This data describes a binding interaction between two proteins.

Sequence of the second protein:
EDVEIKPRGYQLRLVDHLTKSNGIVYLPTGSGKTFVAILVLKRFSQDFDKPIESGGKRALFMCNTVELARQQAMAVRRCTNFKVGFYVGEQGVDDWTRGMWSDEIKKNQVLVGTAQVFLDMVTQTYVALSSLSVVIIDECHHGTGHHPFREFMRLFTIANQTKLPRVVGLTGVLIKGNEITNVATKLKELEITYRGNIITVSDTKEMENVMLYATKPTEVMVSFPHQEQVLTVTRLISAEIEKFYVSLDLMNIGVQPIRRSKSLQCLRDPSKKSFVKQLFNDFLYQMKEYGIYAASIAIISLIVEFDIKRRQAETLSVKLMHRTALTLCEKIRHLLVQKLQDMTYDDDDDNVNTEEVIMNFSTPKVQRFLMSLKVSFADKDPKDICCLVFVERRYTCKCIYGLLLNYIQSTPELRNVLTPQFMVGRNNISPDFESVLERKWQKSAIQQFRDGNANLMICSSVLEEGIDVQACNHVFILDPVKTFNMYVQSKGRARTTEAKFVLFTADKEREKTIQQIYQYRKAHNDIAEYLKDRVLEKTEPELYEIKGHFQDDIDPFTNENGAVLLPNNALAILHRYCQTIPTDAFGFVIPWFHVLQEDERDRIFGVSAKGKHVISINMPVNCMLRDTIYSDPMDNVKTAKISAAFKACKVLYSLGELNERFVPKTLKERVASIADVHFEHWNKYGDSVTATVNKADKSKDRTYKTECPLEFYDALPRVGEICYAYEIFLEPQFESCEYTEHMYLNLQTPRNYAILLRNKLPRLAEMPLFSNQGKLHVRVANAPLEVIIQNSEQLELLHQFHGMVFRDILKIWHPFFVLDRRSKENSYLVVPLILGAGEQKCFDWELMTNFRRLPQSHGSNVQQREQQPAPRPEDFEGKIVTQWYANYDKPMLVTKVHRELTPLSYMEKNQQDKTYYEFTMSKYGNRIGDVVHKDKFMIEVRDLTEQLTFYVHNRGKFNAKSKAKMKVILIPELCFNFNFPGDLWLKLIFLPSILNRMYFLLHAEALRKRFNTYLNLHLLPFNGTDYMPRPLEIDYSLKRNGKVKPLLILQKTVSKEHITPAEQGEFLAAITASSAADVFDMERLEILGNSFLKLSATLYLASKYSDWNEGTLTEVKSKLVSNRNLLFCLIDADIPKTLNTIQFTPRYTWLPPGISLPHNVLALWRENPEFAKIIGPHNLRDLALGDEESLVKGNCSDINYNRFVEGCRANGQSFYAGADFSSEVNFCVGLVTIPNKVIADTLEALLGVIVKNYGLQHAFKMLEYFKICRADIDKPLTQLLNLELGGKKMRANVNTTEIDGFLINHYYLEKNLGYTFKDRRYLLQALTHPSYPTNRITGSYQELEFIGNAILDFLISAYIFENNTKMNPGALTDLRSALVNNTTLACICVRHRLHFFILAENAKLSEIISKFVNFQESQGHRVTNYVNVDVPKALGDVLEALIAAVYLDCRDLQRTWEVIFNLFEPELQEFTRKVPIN

Sequence of the first protein:
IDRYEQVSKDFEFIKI

Interface contacts:
Residue F362 in the second protein interacts with residue R346 in the first protein (closest heavy-atom distance 2.9 Å).
Residue P365 in the second protein is in contact with residue E348 in the first protein (closest heavy-atom distance 4.0 Å).
Residue S363 in the second protein is in contact with residue Y347 in the first protein (closest heavy-atom distance 3.3 Å).
Residue Q368 in the second protein contacts residue E348 in the first protein (closest heavy-atom distance 3.8 Å).
Residue L232 in the second protein interacts with residue I344 in the first protein (closest heavy-atom distance 4.4 Å).
Residue V376 in the second protein contacts residue F354 in the first protein (closest heavy-atom distance 4.3 Å).
Residue R511 in the second protein is in contact with residue I357 in the first protein (closest heavy-atom distance 3.4 Å).
Residue M372 in the second protein interacts with residue S351 in the first protein (closest heavy-atom distance 3.1 Å).
Residue T219 in the second protein contacts residue K358 in the first protein (closest heavy-atom distance 3.0 Å).
Residue V223 in the second protein contacts residue F356 in the first protein (closest heavy-atom distance 3.6 Å).
Residue M222 in the second protein is in contact with residue I357 in the first protein (closest heavy-atom distance 2.7 Å).
Residue I518 in the second protein contacts residue I359 in the first protein (closest heavy-atom distance 3.8 Å).
Residue P226 in the second protein interacts with residue V350 in the first protein (closest heavy-atom distance 3.7 Å).
Residue Q368 in the second protein interacts with residue Y347 in the first protein (closest heavy-atom distance 4.0 Å).
Residue M222 in the second protein is in contact with residue I359 in the first protein (closest heavy-atom distance 3.6 Å).
Residue L232 in the second protein interacts with residue Y347 in the first protein (closest heavy-atom distance 3.5 Å).
Residue N361 in the second protein is in contact with residue Q349 in the first protein (closest heavy-atom distance 3.2 Å).
Residue F362 in the second protein contacts residue Y347 in the first protein (closest heavy-atom distance 3.8 Å).
Residue I293 in the second protein interacts with residue Y347 in the first protein (closest heavy-atom distance 3.5 Å).
Residue M222 in the second protein interacts with residue F356 in the first protein (closest heavy-atom distance 4.0 Å).
Residue M372 in the second protein is in contact with residue F354 in the first protein (closest heavy-atom distance 4.0 Å).
Residue V221 in the second protein is in contact with residue I359 in the first protein (closest heavy-atom distance 3.9 Å).
Residue S377 in the second protein contacts residue F356 in the first protein (closest heavy-atom distance 4.3 Å).
Residue Y519 in the second protein contacts residue I359 in the first protein (closest heavy-atom distance 3.9 Å).
Residue M222 in the second protein is in contact with residue E355 in the first protein (closest heavy-atom distance 3.9 Å).
Residue Q368 in the second protein is in contact with residue Q349 in the first protein (closest heavy-atom distance 3.6 Å).
Residue K340 in the second protein is in contact with residue R346 in the first protein (closest heavy-atom distance 3.9 Å).
Residue G292 in the second protein interacts with residue Y347 in the first protein (closest heavy-atom distance 3.5 Å).
Residue V221 in the second protein contacts residue F356 in the first protein (closest heavy-atom distance 3.6 Å).
Residue I515 in the second protein is in contact with residue I359 in the first protein (closest heavy-atom distance 4.4 Å).
Residue Q368 in the second protein interacts with residue V350 in the first protein (closest heavy-atom distance 3.5 Å).
Residue V223 in the second protein contacts residue F354 in the first protein (closest heavy-atom distance 3.5 Å).
Residue Q228 in the second protein interacts with residue E348 in the first protein (closest heavy-atom distance 3.7 Å).
Residue V503 in the second protein is in contact with residue F356 in the first protein (closest heavy-atom distance 4.0 Å).
Residue P365 in the second protein contacts residue V350 in the first protein (closest heavy-atom distance 3.7 Å).
Residue S373 in the second protein is in contact with residue F354 in the first protein (closest heavy-atom distance 3.6 Å).
Residue L504 in the second protein interacts with residue I359 in the first protein (closest heavy-atom distance 4.2 Å).
Residue N361 in the second protein is in contact with residue R346 in the first protein (closest heavy-atom distance 2.5 Å).
Residue V231 in the second protein is in contact with residue I344 in the first protein (closest heavy-atom distance 3.5 Å).
Residue M360 in the second protein is in contact with residue Q349 in the first protein (closest heavy-atom distance 3.0 Å).
Residue M372 in the second protein contacts residue K352 in the first protein (closest heavy-atom distance 3.5 Å).
Residue M288 in the second protein is in contact with residue Y347 in the first protein (closest heavy-atom distance 4.4 Å).
Residue E220 in the second protein interacts with residue K358 in the first protein (closest heavy-atom distance 4.0 Å).
Residue R369 in the second protein interacts with residue F354 in the first protein (closest heavy-atom distance 3.5 Å).
Residue N361 in the second protein interacts with residue Y347 in the first protein (closest heavy-atom distance 3.7 Å).
Residue R522 in the second protein interacts with residue I359 in the first protein (closest heavy-atom distance 2.8 Å).
Residue T364 in the second protein interacts with residue Y347 in the first protein (closest heavy-atom distance 3.5 Å).
Residue M372 in the second protein is in contact with residue V350 in the first protein (closest heavy-atom distance 3.8 Å).
Residue L232 in the second protein interacts with residue D345 in the first protein (closest heavy-atom distance 4.4 Å).
Residue L232 in the second protein interacts with residue R346 in the first protein (closest heavy-atom distance 3.6 Å).
Residue V221 in the second protein interacts with residue K358 in the first protein (closest heavy-atom distance 4.2 Å).
Residue R369 in the second protein interacts with residue S351 in the first protein (closest heavy-atom distance 2.8 Å).
Residue Q228 in the second protein is in contact with residue Y347 in the first protein (closest heavy-atom distance 3.8 Å).
Residue R369 in the second protein interacts with residue V350 in the first protein (closest heavy-atom distance 3.7 Å).
Residue Q230 in the second protein is in contact with residue I344 in the first protein (closest heavy-atom distance 3.8 Å).
Residue P226 in the second protein is in contact with residue E348 in the first protein (closest heavy-atom distance 4.3 Å).
Residue K340 in the second protein is in contact with residue D345 in the first protein (closest heavy-atom distance 2.5 Å).
Residue S373 in the second protein interacts with residue F356 in the first protein (closest heavy-atom distance 4.5 Å).
Residue E220 in the second protein contacts residue I359 in the first protein (closest heavy-atom distance 3.3 Å).
Residue V221 in the second protein contacts residue I357 in the first protein (closest heavy-atom distance 3.3 Å).